These two protein chains interact to form a complex.

Sequence of chain B:
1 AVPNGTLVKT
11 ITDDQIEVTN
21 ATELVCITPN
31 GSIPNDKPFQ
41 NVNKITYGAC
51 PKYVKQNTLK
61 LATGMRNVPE

Interface contacts:
Residue D90 in chain A is in contact with residue K55 in chain B (closest heavy-atom distance 4.3 Å).
Residue D112 in chain A is in contact with residue R66 in chain B (closest heavy-atom distance 4.7 Å).
Residue N104 in chain A interacts with residue V8 in chain B (closest heavy-atom distance 4.8 Å).
Residue I89 in chain A interacts with residue K44 in chain B (closest heavy-atom distance 5.0 Å).
Residue W92 in chain A interacts with residue K52 in chain B (closest heavy-atom distance 4.2 Å).
Residue N104 in chain A is in contact with residue K9 in chain B (closest heavy-atom distance 3.6 Å).
Residue N104 in chain A is in contact with residue A62 in chain B (closest heavy-atom distance 2.9 Å).
Residue L102 in chain A is in contact with residue I11 in chain B (closest heavy-atom distance 4.6 Å).
Residue E85 in chain A contacts residue K44 in chain B (closest heavy-atom distance 4.3 Å).
Residue M115 in chain A interacts with residue M65 in chain B (closest heavy-atom distance 3.4 Å).
Residue I108 in chain A is in contact with residue T10 in chain B (closest heavy-atom distance 4.2 Å).
Residue A96 in chain A is in contact with residue F39 in chain B (closest heavy-atom distance 4.0 Å).
Residue V100 in chain A contacts residue L61 in chain B (closest heavy-atom distance 4.9 Å).
Residue Q105 in chain A contacts residue T12 in chain B (closest heavy-atom distance 3.2 Å).
Residue N104 in chain A is in contact with residue L61 in chain B (closest heavy-atom distance 3.3 Å).
Residue I108 in chain A is in contact with residue I16 in chain B (closest heavy-atom distance 3.6 Å).
Residue Q105 in chain A is in contact with residue I11 in chain B (closest heavy-atom distance 3.2 Å).
Residue E97 in chain A is in contact with residue Q56 in chain B (closest heavy-atom distance 3.6 Å).
Residue S93 in chain A contacts residue Q56 in chain B (closest heavy-atom distance 4.7 Å).
Residue T111 in chain A is in contact with residue M65 in chain B (closest heavy-atom distance 4.0 Å).
Residue I108 in chain A interacts with residue V18 in chain B (closest heavy-atom distance 4.4 Å).
Residue A101 in chain A interacts with residue T10 in chain B (closest heavy-atom distance 4.2 Å).
Residue I108 in chain A is in contact with residue G64 in chain B (closest heavy-atom distance 4.8 Å).
Residue T111 in chain A is in contact with residue R66 in chain B (closest heavy-atom distance 4.7 Å).
Residue T107 in chain A contacts residue A62 in chain B (closest heavy-atom distance 3.5 Å).
Residue S93 in chain A is in contact with residue K55 in chain B (closest heavy-atom distance 4.1 Å).
Residue E97 in chain A contacts residue K9 in chain B (closest heavy-atom distance 2.3 Å).
Residue V100 in chain A contacts residue F39 in chain B (closest heavy-atom distance 4.2 Å).
Residue E97 in chain A interacts with residue L59 in chain B (closest heavy-atom distance 4.8 Å).
Residue A101 in chain A contacts residue I11 in chain B (closest heavy-atom distance 4.4 Å).
Residue V100 in chain A interacts with residue L59 in chain B (closest heavy-atom distance 4.2 Å).
Residue I108 in chain A interacts with residue R66 in chain B (closest heavy-atom distance 4.0 Å).
Residue S93 in chain A is in contact with residue V54 in chain B (closest heavy-atom distance 4.8 Å).
Residue N104 in chain A contacts residue K60 in chain B (closest heavy-atom distance 2.7 Å).
Residue A101 in chain A interacts with residue K9 in chain B (closest heavy-atom distance 4.9 Å).
Residue A96 in chain A contacts residue V54 in chain B (closest heavy-atom distance 4.3 Å).
Residue T111 in chain A contacts residue G64 in chain B (closest heavy-atom distance 4.2 Å).
Residue E103 in chain A interacts with residue L61 in chain B (closest heavy-atom distance 3.8 Å).
Residue I89 in chain A contacts residue K55 in chain B (closest heavy-atom distance 4.4 Å).
Residue I89 in chain A contacts residue Y53 in chain B (closest heavy-atom distance 3.7 Å).
Residue A96 in chain A is in contact with residue L59 in chain B (closest heavy-atom distance 4.9 Å).
Residue L98 in chain A interacts with residue I11 in chain B (closest heavy-atom distance 3.6 Å).
Residue I108 in chain A is in contact with residue V8 in chain B (closest heavy-atom distance 4.3 Å).
Residue V100 in chain A is in contact with residue L24 in chain B (closest heavy-atom distance 4.1 Å).
Residue I108 in chain A is in contact with residue A62 in chain B (closest heavy-atom distance 4.9 Å).

Sequence of chain A:
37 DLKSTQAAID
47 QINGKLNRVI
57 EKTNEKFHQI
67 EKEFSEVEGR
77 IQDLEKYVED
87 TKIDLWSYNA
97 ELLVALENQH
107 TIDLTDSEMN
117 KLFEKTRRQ